Interface contacts:
Residue Y28 in the first protein interacts with residue T1 in the second protein (closest heavy-atom distance 2.8 Å).
Residue N94 in the first protein contacts residue D8 in the second protein (closest heavy-atom distance 3.0 Å).
Residue T161 in the first protein contacts residue R9 in the second protein (closest heavy-atom distance 4.5 Å).
Residue P160 in the first protein contacts residue L10 in the second protein (closest heavy-atom distance 4.6 Å).
Residue L174 in the first protein interacts with residue Y7 in the second protein (closest heavy-atom distance 3.5 Å).
Residue G173 in the first protein interacts with residue Y7 in the second protein (closest heavy-atom distance 3.2 Å).
Residue K164 in the first protein interacts with residue L10 in the second protein (closest heavy-atom distance 3.6 Å).
Residue I86 in the first protein is in contact with residue G3 in the second protein (closest heavy-atom distance 3.7 Å).
Residue Y170 in the first protein is in contact with residue Y7 in the second protein (closest heavy-atom distance 3.6 Å).
Residue W116 in the first protein is in contact with residue L10 in the second protein (closest heavy-atom distance 3.5 Å).
Residue L26 in the first protein interacts with residue T1 in the second protein (closest heavy-atom distance 4.7 Å).
Residue G169 in the first protein contacts residue Y7 in the second protein (closest heavy-atom distance 4.7 Å).
Residue R30 in the first protein contacts residue D8 in the second protein (closest heavy-atom distance 3.5 Å).
Residue H132 in the first protein is in contact with residue Y7 in the second protein (closest heavy-atom distance 3.4 Å).
Residue Y177 in the first protein is in contact with residue T1 in the second protein (closest heavy-atom distance 3.4 Å).
Residue Y177 in the first protein contacts residue G3 in the second protein (closest heavy-atom distance 3.4 Å).
Residue W116 in the first protein is in contact with residue R9 in the second protein (closest heavy-atom distance 4.9 Å).
Residue I93 in the first protein is in contact with residue R9 in the second protein (closest heavy-atom distance 3.6 Å).
Residue C182 in the first protein is in contact with residue T1 in the second protein (closest heavy-atom distance 4.6 Å).
Residue Y28 in the first protein contacts residue A2 in the second protein (closest heavy-atom distance 4.5 Å).
Residue V142 in the first protein interacts with residue L10 in the second protein (closest heavy-atom distance 3.8 Å).
Residue E96 in the first protein interacts with residue R9 in the second protein (closest heavy-atom distance 4.0 Å).
Residue W165 in the first protein is in contact with residue R9 in the second protein (closest heavy-atom distance 3.2 Å).
Residue R104 in the first protein is in contact with residue L10 in the second protein (closest heavy-atom distance 3.3 Å).
Residue W116 in the first protein interacts with residue Y7 in the second protein (closest heavy-atom distance 3.2 Å).
Residue I100 in the first protein interacts with residue L10 in the second protein (closest heavy-atom distance 3.8 Å).
Residue T161 in the first protein contacts residue L10 in the second protein (closest heavy-atom distance 3.2 Å).
Residue E83 in the first protein contacts residue T1 in the second protein (closest heavy-atom distance 4.2 Å).
Residue I93 in the first protein contacts residue D6 in the second protein (closest heavy-atom distance 4.1 Å).
Residue N97 in the first protein interacts with residue D8 in the second protein (closest heavy-atom distance 2.8 Å).
Residue L186 in the first protein is in contact with residue T1 in the second protein (closest heavy-atom distance 4.7 Å).
Residue N97 in the first protein is in contact with residue L10 in the second protein (closest heavy-atom distance 3.0 Å).
Residue N97 in the first protein is in contact with residue R9 in the second protein (closest heavy-atom distance 3.9 Å).
Residue F54 in the first protein is in contact with residue T1 in the second protein (closest heavy-atom distance 4.5 Å).
Residue R30 in the first protein contacts residue A2 in the second protein (closest heavy-atom distance 4.4 Å).
Residue I86 in the first protein interacts with residue A2 in the second protein (closest heavy-atom distance 3.8 Å).
Residue Y177 in the first protein contacts residue Y7 in the second protein (closest heavy-atom distance 4.8 Å).
Residue Y189 in the first protein interacts with residue T1 in the second protein (closest heavy-atom distance 2.9 Å).
Residue S90 in the first protein is in contact with residue D8 in the second protein (closest heavy-atom distance 4.1 Å).
Residue Y170 in the first protein contacts residue R9 in the second protein (closest heavy-atom distance 4.0 Å).
Residue F141 in the first protein interacts with residue L10 in the second protein (closest heavy-atom distance 3.7 Å).
Residue H132 in the first protein is in contact with residue D8 in the second protein (closest heavy-atom distance 4.8 Å).
Residue I86 in the first protein contacts residue E5 in the second protein (closest heavy-atom distance 3.2 Å).
Residue Y177 in the first protein interacts with residue A2 in the second protein (closest heavy-atom distance 3.4 Å).
Residue W185 in the first protein is in contact with residue T1 in the second protein (closest heavy-atom distance 3.0 Å).
Residue S90 in the first protein interacts with residue E5 in the second protein (closest heavy-atom distance 3.1 Å).
Residue W116 in the first protein is in contact with residue D8 in the second protein (closest heavy-atom distance 3.4 Å).
Residue I93 in the first protein is in contact with residue D8 in the second protein (closest heavy-atom distance 3.7 Å).
Residue L101 in the first protein interacts with residue L10 in the second protein (closest heavy-atom distance 3.8 Å).
Residue Y79 in the first protein is in contact with residue T1 in the second protein (closest heavy-atom distance 4.1 Å).
Residue W165 in the first protein interacts with residue Y7 in the second protein (closest heavy-atom distance 3.3 Å).
Residue A134 in the first protein contacts residue L10 in the second protein (closest heavy-atom distance 4.7 Å).
Residue Y170 in the first protein interacts with residue D6 in the second protein (closest heavy-atom distance 3.2 Å).
Residue Q85 in the first protein contacts residue E5 in the second protein (closest heavy-atom distance 4.5 Å).
Residue V114 in the first protein interacts with residue L10 in the second protein (closest heavy-atom distance 4.8 Å).
Residue G89 in the first protein contacts residue E5 in the second protein (closest heavy-atom distance 3.9 Å).
Residue I93 in the first protein interacts with residue E5 in the second protein (closest heavy-atom distance 3.4 Å).
Residue E83 in the first protein contacts residue A2 in the second protein (closest heavy-atom distance 3.6 Å).
Residue T181 in the first protein interacts with residue T1 in the second protein (closest heavy-atom distance 4.6 Å).

Sequence of the first protein:
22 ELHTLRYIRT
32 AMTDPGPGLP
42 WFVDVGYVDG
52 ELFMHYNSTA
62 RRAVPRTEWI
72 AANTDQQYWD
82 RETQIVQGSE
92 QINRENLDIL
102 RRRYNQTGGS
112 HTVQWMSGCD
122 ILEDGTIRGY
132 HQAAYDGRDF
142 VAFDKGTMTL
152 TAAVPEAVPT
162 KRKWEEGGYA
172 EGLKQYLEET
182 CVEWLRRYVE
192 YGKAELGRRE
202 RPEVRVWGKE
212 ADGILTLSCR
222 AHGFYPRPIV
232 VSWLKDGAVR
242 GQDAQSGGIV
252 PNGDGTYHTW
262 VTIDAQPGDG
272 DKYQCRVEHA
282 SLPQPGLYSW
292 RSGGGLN

Sequence of the second protein:
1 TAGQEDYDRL

The following describes two proteins that form a bound complex.